Sequence of chain B:
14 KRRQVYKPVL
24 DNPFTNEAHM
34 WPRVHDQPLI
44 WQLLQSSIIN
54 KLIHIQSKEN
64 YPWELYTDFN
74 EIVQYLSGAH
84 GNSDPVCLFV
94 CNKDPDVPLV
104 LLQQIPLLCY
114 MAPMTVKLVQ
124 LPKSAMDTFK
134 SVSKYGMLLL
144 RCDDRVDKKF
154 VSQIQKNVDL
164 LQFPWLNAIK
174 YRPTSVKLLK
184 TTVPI

These two protein chains interact to form a complex.

Sequence of chain A:
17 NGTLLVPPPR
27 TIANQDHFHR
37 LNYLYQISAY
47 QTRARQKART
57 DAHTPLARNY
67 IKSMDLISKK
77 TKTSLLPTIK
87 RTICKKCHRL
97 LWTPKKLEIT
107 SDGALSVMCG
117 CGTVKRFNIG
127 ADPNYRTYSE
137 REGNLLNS

Interface contacts:
Residue L110 in chain B is in contact with residue W98 in chain A (closest heavy-atom distance 3.6 Å).
Residue K180 in chain B interacts with residue L141 in chain A (closest heavy-atom distance 3.7 Å).
Residue Y113 in chain B contacts residue K53 in chain A (closest heavy-atom distance 2.7 Å).
Residue P101 in chain B contacts residue I125 in chain A (closest heavy-atom distance 3.7 Å).
Residue V179 in chain B is in contact with residue S144 in chain A (closest heavy-atom distance 3.5 Å).
Residue V103 in chain B contacts residue I125 in chain A (closest heavy-atom distance 3.7 Å).
Residue Q106 in chain B is in contact with residue E136 in chain A (closest heavy-atom distance 3.6 Å).
Residue K183 in chain B interacts with residue N140 in chain A (closest heavy-atom distance 3.3 Å).
Residue V22 in chain B interacts with residue L81 in chain A (closest heavy-atom distance 3.6 Å).
Residue T177 in chain B contacts residue H35 in chain A (closest heavy-atom distance 2.8 Å).
Residue Y138 in chain B contacts residue T106 in chain A (closest heavy-atom distance 3.4 Å).
Residue Q17 in chain B contacts residue L20 in chain A (closest heavy-atom distance 3.3 Å).
Residue Q107 in chain B contacts residue L103 in chain A (closest heavy-atom distance 3.4 Å).
Residue L102 in chain B interacts with residue R132 in chain A (closest heavy-atom distance 3.7 Å).
Residue V22 in chain B contacts residue S80 in chain A (closest heavy-atom distance 3.3 Å).
Residue V103 in chain B is in contact with residue F123 in chain A (closest heavy-atom distance 3.7 Å).
Residue T177 in chain B contacts residue N38 in chain A (closest heavy-atom distance 3.4 Å).
Residue L23 in chain B contacts residue L81 in chain A (closest heavy-atom distance 3.8 Å).
Residue F72 in chain B interacts with residue I105 in chain A (closest heavy-atom distance 3.7 Å).
Residue L169 in chain B contacts residue R49 in chain A (closest heavy-atom distance 3.7 Å).
Residue L23 in chain B contacts residue L37 in chain A (closest heavy-atom distance 3.8 Å).
Residue R15 in chain B interacts with residue N17 in chain A (closest heavy-atom distance 3.7 Å).
Residue P26 in chain B interacts with residue N38 in chain A (closest heavy-atom distance 3.3 Å).
Residue N73 in chain B interacts with residue I105 in chain A (closest heavy-atom distance 3.5 Å).
Residue L23 in chain B contacts residue F34 in chain A (closest heavy-atom distance 3.5 Å).
Residue M114 in chain B is in contact with residue W98 in chain A (closest heavy-atom distance 3.5 Å).
Residue N25 in chain B contacts residue Y41 in chain A (closest heavy-atom distance 3.3 Å).
Residue L104 in chain B interacts with residue I125 in chain A (closest heavy-atom distance 3.7 Å).
Residue R175 in chain B is in contact with residue Q42 in chain A (closest heavy-atom distance 3.0 Å).
Residue S178 in chain B interacts with residue N38 in chain A (closest heavy-atom distance 3.7 Å).
Residue L23 in chain B interacts with residue L82 in chain A (closest heavy-atom distance 3.3 Å).
Residue D99 in chain B contacts residue P129 in chain A (closest heavy-atom distance 3.7 Å).
Residue N25 in chain B interacts with residue T84 in chain A (closest heavy-atom distance 3.5 Å).
Residue N25 in chain B contacts residue I85 in chain A (closest heavy-atom distance 3.5 Å).
Residue Y174 in chain B is in contact with residue Q42 in chain A (closest heavy-atom distance 3.6 Å).
Residue N73 in chain B contacts residue L103 in chain A (closest heavy-atom distance 3.4 Å).
Residue Q106 in chain B is in contact with residue R87 in chain A (closest heavy-atom distance 3.1 Å).
Residue K183 in chain B interacts with residue Y134 in chain A (closest heavy-atom distance 3.2 Å).
Residue V76 in chain B is in contact with residue L103 in chain A (closest heavy-atom distance 3.5 Å).
Residue Y19 in chain B contacts residue L21 in chain A (closest heavy-atom distance 3.2 Å).
Residue L182 in chain B contacts residue N140 in chain A (closest heavy-atom distance 3.6 Å).
Residue Y19 in chain B is in contact with residue V22 in chain A (closest heavy-atom distance 3.4 Å).
Residue P26 in chain B interacts with residue Q42 in chain A (closest heavy-atom distance 3.5 Å).
Residue K180 in chain B is in contact with residue N143 in chain A (closest heavy-atom distance 3.7 Å).
Residue F27 in chain B contacts residue Y41 in chain A (closest heavy-atom distance 3.5 Å).
Residue F27 in chain B is in contact with residue R49 in chain A (closest heavy-atom distance 3.3 Å).
Residue L102 in chain B interacts with residue E136 in chain A (closest heavy-atom distance 3.5 Å).
Residue P21 in chain B contacts residue F34 in chain A (closest heavy-atom distance 3.2 Å).
Residue V179 in chain B is in contact with residue F34 in chain A (closest heavy-atom distance 3.8 Å).
Residue K183 in chain B contacts residue G139 in chain A (closest heavy-atom distance 3.7 Å).
Residue I172 in chain B contacts residue Y46 in chain A (closest heavy-atom distance 3.3 Å).
Residue L169 in chain B is in contact with residue K53 in chain A (closest heavy-atom distance 3.4 Å).
Residue L23 in chain B interacts with residue N38 in chain A (closest heavy-atom distance 3.7 Å).
Residue L104 in chain B is in contact with residue I105 in chain A (closest heavy-atom distance 3.8 Å).
Residue W168 in chain B is in contact with residue R49 in chain A (closest heavy-atom distance 3.4 Å).
Residue L181 in chain B is in contact with residue L141 in chain A (closest heavy-atom distance 3.7 Å).
Residue V22 in chain B interacts with residue L82 in chain A (closest heavy-atom distance 3.6 Å).
Residue R15 in chain B contacts residue G18 in chain A (closest heavy-atom distance 3.3 Å).
Residue D24 in chain B is in contact with residue L82 in chain A (closest heavy-atom distance 3.3 Å).
Residue L181 in chain B interacts with residue L142 in chain A (closest heavy-atom distance 3.4 Å).